Sequence of the first protein:
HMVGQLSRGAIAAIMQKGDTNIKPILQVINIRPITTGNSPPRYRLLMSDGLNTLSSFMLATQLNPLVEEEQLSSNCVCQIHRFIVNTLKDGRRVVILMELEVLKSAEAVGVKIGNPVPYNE

Sequence of the second protein:
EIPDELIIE

Contacts between the two chains:
Residue V94 in the first protein is in contact with residue I96 in the second protein (closest heavy-atom distance 3.9 Å).
Residue L88 in the first protein interacts with residue I91 in the second protein (closest heavy-atom distance 3.9 Å).
Residue I34 in the first protein contacts residue I96 in the second protein (closest heavy-atom distance 4.1 Å).
Residue M58 in the first protein contacts residue I97 in the second protein (closest heavy-atom distance 3.9 Å).
Residue L88 in the first protein is in contact with residue E98 in the second protein (closest heavy-atom distance 4.1 Å).
Residue S55 in the first protein is in contact with residue I91 in the second protein (closest heavy-atom distance 4.9 Å).
Residue R32 in the first protein is in contact with residue D93 in the second protein (closest heavy-atom distance 2.9 Å).
Residue T35 in the first protein contacts residue D93 in the second protein (closest heavy-atom distance 2.9 Å).
Residue R44 in the first protein interacts with residue I91 in the second protein (closest heavy-atom distance 2.8 Å).
Residue F57 in the first protein is in contact with residue I96 in the second protein (closest heavy-atom distance 4.8 Å).
Residue I34 in the first protein is in contact with residue I97 in the second protein (closest heavy-atom distance 3.9 Å).
Residue R92 in the first protein interacts with residue P92 in the second protein (closest heavy-atom distance 3.8 Å).
Residue V94 in the first protein is in contact with residue I91 in the second protein (closest heavy-atom distance 4.0 Å).
Residue S56 in the first protein is in contact with residue I91 in the second protein (closest heavy-atom distance 3.9 Å).
Residue R92 in the first protein contacts residue E90 in the second protein (closest heavy-atom distance 3.0 Å).
Residue P33 in the first protein contacts residue D93 in the second protein (closest heavy-atom distance 4.2 Å).
Residue R93 in the first protein is in contact with residue I91 in the second protein (closest heavy-atom distance 3.8 Å).
Residue R44 in the first protein contacts residue P92 in the second protein (closest heavy-atom distance 4.0 Å).
Residue L88 in the first protein contacts residue I96 in the second protein (closest heavy-atom distance 4.5 Å).
Residue S55 in the first protein is in contact with residue I96 in the second protein (closest heavy-atom distance 4.6 Å).
Residue L88 in the first protein contacts residue L95 in the second protein (closest heavy-atom distance 3.5 Å).
Residue S55 in the first protein interacts with residue E90 in the second protein (closest heavy-atom distance 3.1 Å).
Residue R44 in the first protein contacts residue I96 in the second protein (closest heavy-atom distance 3.6 Å).
Residue I34 in the first protein interacts with residue D93 in the second protein (closest heavy-atom distance 3.6 Å).
Residue S56 in the first protein interacts with residue I96 in the second protein (closest heavy-atom distance 4.3 Å).
Residue R42 in the first protein is in contact with residue I97 in the second protein (closest heavy-atom distance 4.7 Å).
Residue D90 in the first protein contacts residue L95 in the second protein (closest heavy-atom distance 3.8 Å).
Residue R44 in the first protein is in contact with residue E90 in the second protein (closest heavy-atom distance 3.9 Å).
Residue T35 in the first protein interacts with residue I97 in the second protein (closest heavy-atom distance 4.1 Å).
Residue R92 in the first protein contacts residue I91 in the second protein (closest heavy-atom distance 3.7 Å).
Residue R44 in the first protein contacts residue D93 in the second protein (closest heavy-atom distance 2.9 Å).
Residue R92 in the first protein is in contact with residue L95 in the second protein (closest heavy-atom distance 3.6 Å).
Residue M58 in the first protein is in contact with residue I96 in the second protein (closest heavy-atom distance 3.6 Å).

This data describes a binding interaction between two proteins.